Contacts between the two chains:
Residue I125 in the second protein interacts with residue L8 in the first protein (closest heavy-atom distance 4.8 Å).
Residue V98 in the second protein is in contact with residue F5 in the first protein (closest heavy-atom distance 3.8 Å).
Residue N71 in the second protein interacts with residue F5 in the first protein (closest heavy-atom distance 2.9 Å).
Residue K147 in the second protein interacts with residue D7 in the first protein (closest heavy-atom distance 4.0 Å).
Residue Y117 in the second protein interacts with residue F5 in the first protein (closest heavy-atom distance 3.4 Å).
Residue Y172 in the second protein contacts residue K1 in the first protein (closest heavy-atom distance 2.7 Å).
Residue W168 in the second protein contacts residue K1 in the first protein (closest heavy-atom distance 3.4 Å).
Residue N71 in the second protein contacts residue I3 in the first protein (closest heavy-atom distance 3.3 Å).
Residue Y60 in the second protein is in contact with residue K1 in the first protein (closest heavy-atom distance 3.6 Å).
Residue W148 in the second protein is in contact with residue L8 in the first protein (closest heavy-atom distance 3.7 Å).
Residue F75 in the second protein is in contact with residue F5 in the first protein (closest heavy-atom distance 3.5 Å).
Residue E64 in the second protein interacts with residue V2 in the first protein (closest heavy-atom distance 3.6 Å).
Residue K67 in the second protein is in contact with residue V2 in the first protein (closest heavy-atom distance 2.9 Å).
Residue K67 in the second protein contacts residue K1 in the first protein (closest heavy-atom distance 3.8 Å).
Residue T164 in the second protein contacts residue K1 in the first protein (closest heavy-atom distance 4.5 Å).
Residue L6 in the second protein interacts with residue K1 in the first protein (closest heavy-atom distance 4.1 Å).
Residue W148 in the second protein interacts with residue I6 in the first protein (closest heavy-atom distance 3.2 Å).
Residue D78 in the second protein is in contact with residue L8 in the first protein (closest heavy-atom distance 2.9 Å).
Residue W148 in the second protein interacts with residue D7 in the first protein (closest heavy-atom distance 2.8 Å).
Residue R156 in the second protein contacts residue I3 in the first protein (closest heavy-atom distance 3.8 Å).
Residue Y124 in the second protein contacts residue L8 in the first protein (closest heavy-atom distance 3.8 Å).
Residue Y160 in the second protein contacts residue K1 in the first protein (closest heavy-atom distance 2.4 Å).
Residue E64 in the second protein contacts residue K1 in the first protein (closest heavy-atom distance 3.4 Å).
Residue K67 in the second protein interacts with residue T4 in the first protein (closest heavy-atom distance 3.6 Å).
Residue K67 in the second protein is in contact with residue I3 in the first protein (closest heavy-atom distance 4.2 Å).
Residue Y8 in the second protein is in contact with residue V2 in the first protein (closest heavy-atom distance 3.5 Å).
Residue Y117 in the second protein interacts with residue I6 in the first protein (closest heavy-atom distance 4.1 Å).
Residue Q115 in the second protein is in contact with residue I3 in the first protein (closest heavy-atom distance 4.4 Å).
Residue V10 in the second protein contacts residue F5 in the first protein (closest heavy-atom distance 3.9 Å).
Residue Y46 in the second protein interacts with residue V2 in the first protein (closest heavy-atom distance 3.8 Å).
Residue Y85 in the second protein interacts with residue L8 in the first protein (closest heavy-atom distance 3.0 Å).
Residue Q115 in the second protein contacts residue F5 in the first protein (closest heavy-atom distance 3.8 Å).
Residue R156 in the second protein is in contact with residue T4 in the first protein (closest heavy-atom distance 2.8 Å).
Residue R156 in the second protein interacts with residue I6 in the first protein (closest heavy-atom distance 3.5 Å).
Residue S74 in the second protein is in contact with residue D7 in the first protein (closest heavy-atom distance 3.3 Å).
Residue T144 in the second protein contacts residue D7 in the first protein (closest heavy-atom distance 4.7 Å).
Residue V77 in the second protein is in contact with residue D7 in the first protein (closest heavy-atom distance 3.9 Å).
Residue D78 in the second protein interacts with residue I6 in the first protein (closest heavy-atom distance 3.9 Å).
Residue L157 in the second protein interacts with residue I3 in the first protein (closest heavy-atom distance 3.6 Å).
Residue Y8 in the second protein is in contact with residue K1 in the first protein (closest heavy-atom distance 2.9 Å).
Residue T144 in the second protein interacts with residue L8 in the first protein (closest heavy-atom distance 2.7 Å).
Residue T81 in the second protein is in contact with residue L8 in the first protein (closest heavy-atom distance 3.9 Å).
Residue E153 in the second protein interacts with residue I6 in the first protein (closest heavy-atom distance 3.4 Å).
Residue S100 in the second protein interacts with residue F5 in the first protein (closest heavy-atom distance 4.2 Å).
Residue S74 in the second protein interacts with residue F5 in the first protein (closest heavy-atom distance 3.6 Å).
Residue Y160 in the second protein is in contact with residue V2 in the first protein (closest heavy-atom distance 3.7 Å).
Residue L82 in the second protein interacts with residue L8 in the first protein (closest heavy-atom distance 3.7 Å).
Residue Y23 in the second protein interacts with residue F5 in the first protein (closest heavy-atom distance 4.3 Å).
Residue E25 in the second protein is in contact with residue V2 in the first protein (closest heavy-atom distance 3.3 Å).
Residue E25 in the second protein is in contact with residue F5 in the first protein (closest heavy-atom distance 4.3 Å).
Residue N71 in the second protein contacts residue V2 in the first protein (closest heavy-atom distance 4.0 Å).
Residue S100 in the second protein is in contact with residue I3 in the first protein (closest heavy-atom distance 3.8 Å).
Residue N71 in the second protein is in contact with residue T4 in the first protein (closest heavy-atom distance 3.4 Å).
Residue R156 in the second protein interacts with residue F5 in the first protein (closest heavy-atom distance 4.3 Å).
Residue K147 in the second protein contacts residue L8 in the first protein (closest heavy-atom distance 3.0 Å).
Residue S74 in the second protein is in contact with residue I6 in the first protein (closest heavy-atom distance 3.3 Å).
Residue Y160 in the second protein interacts with residue I3 in the first protein (closest heavy-atom distance 3.6 Å).
Residue Y117 in the second protein is in contact with residue L8 in the first protein (closest heavy-atom distance 3.8 Å).
Residue I96 in the second protein interacts with residue L8 in the first protein (closest heavy-atom distance 4.4 Å).
Residue D78 in the second protein interacts with residue D7 in the first protein (closest heavy-atom distance 3.6 Å).

Sequence of the second protein:
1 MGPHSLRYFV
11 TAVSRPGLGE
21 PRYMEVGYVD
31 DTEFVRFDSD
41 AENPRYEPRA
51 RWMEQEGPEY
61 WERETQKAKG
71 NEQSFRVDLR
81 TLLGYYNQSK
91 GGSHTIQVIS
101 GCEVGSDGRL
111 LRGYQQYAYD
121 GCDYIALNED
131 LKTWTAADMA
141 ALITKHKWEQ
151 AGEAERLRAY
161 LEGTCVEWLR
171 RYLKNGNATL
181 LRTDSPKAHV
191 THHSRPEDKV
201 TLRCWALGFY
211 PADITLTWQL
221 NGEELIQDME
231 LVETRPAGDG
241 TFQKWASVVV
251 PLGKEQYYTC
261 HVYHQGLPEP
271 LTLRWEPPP

Sequence of the first protein:
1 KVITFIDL

The following describes two proteins that form a bound complex.